This data describes a binding interaction between two proteins.

Sequence of the first protein:
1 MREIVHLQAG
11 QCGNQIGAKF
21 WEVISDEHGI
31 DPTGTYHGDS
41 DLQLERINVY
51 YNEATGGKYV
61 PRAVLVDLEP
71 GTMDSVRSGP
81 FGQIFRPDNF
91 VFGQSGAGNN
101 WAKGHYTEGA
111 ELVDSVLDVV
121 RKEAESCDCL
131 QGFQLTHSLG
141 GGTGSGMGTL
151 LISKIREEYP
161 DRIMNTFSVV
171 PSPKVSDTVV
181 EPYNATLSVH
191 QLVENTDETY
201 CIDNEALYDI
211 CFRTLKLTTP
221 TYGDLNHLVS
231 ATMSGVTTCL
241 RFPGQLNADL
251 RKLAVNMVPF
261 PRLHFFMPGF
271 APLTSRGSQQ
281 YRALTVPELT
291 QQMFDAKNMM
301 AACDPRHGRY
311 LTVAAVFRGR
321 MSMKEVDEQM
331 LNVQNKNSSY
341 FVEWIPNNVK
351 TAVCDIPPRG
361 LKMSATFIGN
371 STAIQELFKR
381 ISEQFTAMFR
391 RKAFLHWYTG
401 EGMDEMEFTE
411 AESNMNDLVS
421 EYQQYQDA

Sequence of the second protein:
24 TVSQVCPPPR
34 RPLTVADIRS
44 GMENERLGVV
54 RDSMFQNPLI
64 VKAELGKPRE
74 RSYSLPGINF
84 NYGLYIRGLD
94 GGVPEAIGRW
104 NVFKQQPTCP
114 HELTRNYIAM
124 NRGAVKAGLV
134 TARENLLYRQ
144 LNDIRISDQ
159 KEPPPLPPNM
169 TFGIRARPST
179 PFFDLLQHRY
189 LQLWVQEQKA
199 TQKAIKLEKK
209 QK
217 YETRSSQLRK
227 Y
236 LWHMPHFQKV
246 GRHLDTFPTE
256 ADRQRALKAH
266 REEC

Interface contacts:
Residue T33 in the first protein is in contact with residue F106 in the second protein (closest heavy-atom distance 3.6 Å).
Residue T55 in the first protein interacts with residue W103 in the second protein (closest heavy-atom distance 4.6 Å).
Residue T55 in the first protein contacts residue V105 in the second protein (closest heavy-atom distance 4.5 Å).
Residue T55 in the first protein interacts with residue F106 in the second protein (closest heavy-atom distance 4.5 Å).
Residue T35 in the first protein contacts residue Q108 in the second protein (closest heavy-atom distance 3.9 Å).
Residue K58 in the first protein is in contact with residue F106 in the second protein (closest heavy-atom distance 3.8 Å).
Residue G56 in the first protein interacts with residue F106 in the second protein (closest heavy-atom distance 4.6 Å).
Residue G38 in the first protein interacts with residue Q152 in the second protein (closest heavy-atom distance 4.6 Å).
Residue T55 in the first protein is in contact with residue N104 in the second protein (closest heavy-atom distance 5.0 Å).
Residue D39 in the first protein contacts residue Q152 in the second protein (closest heavy-atom distance 4.8 Å).
Residue G56 in the first protein is in contact with residue Q108 in the second protein (closest heavy-atom distance 4.6 Å).
Residue T35 in the first protein interacts with residue F106 in the second protein (closest heavy-atom distance 3.6 Å).
Residue G34 in the first protein is in contact with residue F106 in the second protein (closest heavy-atom distance 5.0 Å).